Sequence of chain B:
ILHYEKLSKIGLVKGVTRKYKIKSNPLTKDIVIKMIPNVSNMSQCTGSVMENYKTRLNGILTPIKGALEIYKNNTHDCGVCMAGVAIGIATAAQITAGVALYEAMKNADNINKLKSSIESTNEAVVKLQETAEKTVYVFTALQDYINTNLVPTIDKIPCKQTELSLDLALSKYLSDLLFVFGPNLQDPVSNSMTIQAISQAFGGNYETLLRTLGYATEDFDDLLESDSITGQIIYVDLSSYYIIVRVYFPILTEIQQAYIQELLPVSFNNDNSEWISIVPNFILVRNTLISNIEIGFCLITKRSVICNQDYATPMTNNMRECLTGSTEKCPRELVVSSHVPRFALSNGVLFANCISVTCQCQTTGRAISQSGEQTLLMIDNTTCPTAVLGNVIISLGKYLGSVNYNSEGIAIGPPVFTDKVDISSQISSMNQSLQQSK

This data describes a binding interaction between two proteins.

Contacts between the two chains:
Residue I120 in chain B interacts with residue T74 in chain A (closest heavy-atom distance 4.5 Å).
Residue I96 in chain B is in contact with residue G55 in chain A (closest heavy-atom distance 3.5 Å).
Residue G92 in chain B interacts with residue G56 in chain A (closest heavy-atom distance 2.8 Å).
Residue T88 in chain B interacts with residue Y57 in chain A (closest heavy-atom distance 3.5 Å).
Residue I96 in chain B contacts residue G56 in chain A (closest heavy-atom distance 3.2 Å).
Residue V118 in chain B is in contact with residue S75 in chain A (closest heavy-atom distance 3.6 Å).
Residue I96 in chain B interacts with residue R53 in chain A (closest heavy-atom distance 4.9 Å).
Residue I96 in chain B contacts residue G54 in chain A (closest heavy-atom distance 3.2 Å).
Residue G92 in chain B interacts with residue G55 in chain A (closest heavy-atom distance 3.9 Å).
Residue E95 in chain B interacts with residue G56 in chain A (closest heavy-atom distance 4.5 Å).
Residue G92 in chain B interacts with residue Y57 in chain A (closest heavy-atom distance 4.1 Å).
Residue A119 in chain B is in contact with residue T74 in chain A (closest heavy-atom distance 2.4 Å).
Residue K91 in chain B contacts residue G56 in chain A (closest heavy-atom distance 5.0 Å).
Residue V118 in chain B interacts with residue T74 in chain A (closest heavy-atom distance 4.1 Å).
Residue P89 in chain B is in contact with residue Y57 in chain A (closest heavy-atom distance 3.7 Å).
Residue I122 in chain B interacts with residue T30 in chain A (closest heavy-atom distance 4.2 Å).
Residue A93 in chain B contacts residue G55 in chain A (closest heavy-atom distance 4.5 Å).
Residue A93 in chain B interacts with residue G56 in chain A (closest heavy-atom distance 4.1 Å).

Sequence of chain A:
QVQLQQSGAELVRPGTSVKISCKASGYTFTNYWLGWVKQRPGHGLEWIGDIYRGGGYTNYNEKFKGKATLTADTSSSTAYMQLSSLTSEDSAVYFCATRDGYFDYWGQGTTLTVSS